The following describes two proteins that form a bound complex.

Sequence of protein 1:
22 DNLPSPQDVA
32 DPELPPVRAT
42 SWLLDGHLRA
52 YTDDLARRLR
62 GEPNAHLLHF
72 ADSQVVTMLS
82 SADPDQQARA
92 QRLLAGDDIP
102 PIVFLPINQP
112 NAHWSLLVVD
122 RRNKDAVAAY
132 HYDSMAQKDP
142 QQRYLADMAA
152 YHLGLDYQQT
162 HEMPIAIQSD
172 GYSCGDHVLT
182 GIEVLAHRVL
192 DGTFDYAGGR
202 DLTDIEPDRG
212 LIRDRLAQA

Sequence of protein 2:
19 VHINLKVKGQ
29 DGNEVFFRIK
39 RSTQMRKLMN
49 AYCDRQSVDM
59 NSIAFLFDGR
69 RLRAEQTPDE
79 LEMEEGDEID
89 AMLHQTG

Interface contacts:
Residue Q87 in protein 1 interacts with residue D88 in protein 2 (closest heavy-atom distance 3.0 Å).
Residue P33 in protein 1 interacts with residue M58 in protein 2 (closest heavy-atom distance 3.6 Å).
Residue N23 in protein 1 is in contact with residue Q42 in protein 2 (closest heavy-atom distance 3.8 Å).
Residue R50 in protein 1 contacts residue R69 in protein 2 (closest heavy-atom distance 4.0 Å).
Residue W115 in protein 1 interacts with residue G95 in protein 2 (closest heavy-atom distance 3.4 Å).
Residue Q87 in protein 1 interacts with residue K26 in protein 2 (closest heavy-atom distance 3.7 Å).
Residue L44 in protein 1 is in contact with residue Q93 in protein 2 (closest heavy-atom distance 4.1 Å).
Residue Q75 in protein 1 interacts with residue H92 in protein 2 (closest heavy-atom distance 4.0 Å).
Residue D84 in protein 1 interacts with residue K26 in protein 2 (closest heavy-atom distance 3.0 Å).
Residue W115 in protein 1 contacts residue Q93 in protein 2 (closest heavy-atom distance 3.9 Å).
Residue N109 in protein 1 is in contact with residue Q93 in protein 2 (closest heavy-atom distance 3.3 Å).
Residue E34 in protein 1 interacts with residue N59 in protein 2 (closest heavy-atom distance 3.0 Å).
Residue S74 in protein 1 is in contact with residue Q93 in protein 2 (closest heavy-atom distance 2.9 Å).
Residue D46 in protein 1 interacts with residue R69 in protein 2 (closest heavy-atom distance 2.7 Å).
Residue Q75 in protein 1 interacts with residue M90 in protein 2 (closest heavy-atom distance 3.3 Å).
Residue D32 in protein 1 is in contact with residue A72 in protein 2 (closest heavy-atom distance 3.5 Å).
Residue D73 in protein 1 interacts with residue R69 in protein 2 (closest heavy-atom distance 2.7 Å).
Residue L44 in protein 1 interacts with residue G95 in protein 2 (closest heavy-atom distance 3.8 Å).
Residue L44 in protein 1 contacts residue T94 in protein 2 (closest heavy-atom distance 3.7 Å).
Residue P33 in protein 1 is in contact with residue N59 in protein 2 (closest heavy-atom distance 3.1 Å).
Residue T78 in protein 1 contacts residue Q93 in protein 2 (closest heavy-atom distance 3.1 Å).
Residue C175 in protein 1 interacts with residue G95 in protein 2 (closest heavy-atom distance 3.5 Å).
Residue P25 in protein 1 is in contact with residue R44 in protein 2 (closest heavy-atom distance 3.6 Å).
Residue L24 in protein 1 contacts residue Q42 in protein 2 (closest heavy-atom distance 4.0 Å).
Residue L94 in protein 1 interacts with residue D66 in protein 2 (closest heavy-atom distance 3.5 Å).
Residue V76 in protein 1 contacts residue L64 in protein 2 (closest heavy-atom distance 4.2 Å).
Residue P111 in protein 1 is in contact with residue T94 in protein 2 (closest heavy-atom distance 3.9 Å).
Residue N23 in protein 1 contacts residue R44 in protein 2 (closest heavy-atom distance 2.8 Å).
Residue N112 in protein 1 interacts with residue T94 in protein 2 (closest heavy-atom distance 3.2 Å).
Residue R90 in protein 1 is in contact with residue D88 in protein 2 (closest heavy-atom distance 2.5 Å).
Residue Q75 in protein 1 contacts residue R69 in protein 2 (closest heavy-atom distance 3.5 Å).
Residue A31 in protein 1 is in contact with residue M58 in protein 2 (closest heavy-atom distance 3.8 Å).
Residue W43 in protein 1 is in contact with residue G95 in protein 2 (closest heavy-atom distance 3.4 Å).
Residue L45 in protein 1 contacts residue T94 in protein 2 (closest heavy-atom distance 3.6 Å).
Residue P33 in protein 1 is in contact with residue M47 in protein 2 (closest heavy-atom distance 3.7 Å).
Residue R90 in protein 1 interacts with residue E86 in protein 2 (closest heavy-atom distance 3.1 Å).
Residue D84 in protein 1 interacts with residue G30 in protein 2 (closest heavy-atom distance 4.0 Å).
Residue R90 in protein 1 contacts residue D66 in protein 2 (closest heavy-atom distance 3.6 Å).
Residue W43 in protein 1 contacts residue T94 in protein 2 (closest heavy-atom distance 3.4 Å).
Residue D46 in protein 1 is in contact with residue H92 in protein 2 (closest heavy-atom distance 3.5 Å).
Residue R50 in protein 1 is in contact with residue G67 in protein 2 (closest heavy-atom distance 2.9 Å).
Residue Q75 in protein 1 interacts with residue Q93 in protein 2 (closest heavy-atom distance 3.0 Å).
Residue Q75 in protein 1 interacts with residue L91 in protein 2 (closest heavy-atom distance 3.0 Å).
Residue G47 in protein 1 interacts with residue R69 in protein 2 (closest heavy-atom distance 3.9 Å).
Residue L45 in protein 1 interacts with residue Q93 in protein 2 (closest heavy-atom distance 3.3 Å).
Residue R93 in protein 1 contacts residue D66 in protein 2 (closest heavy-atom distance 3.1 Å).
Residue M79 in protein 1 is in contact with residue D88 in protein 2 (closest heavy-atom distance 3.5 Å).
Residue W115 in protein 1 interacts with residue T94 in protein 2 (closest heavy-atom distance 4.0 Å).
Residue D32 in protein 1 is in contact with residue R44 in protein 2 (closest heavy-atom distance 2.7 Å).
Residue Q75 in protein 1 is in contact with residue L64 in protein 2 (closest heavy-atom distance 4.2 Å).
Residue L24 in protein 1 contacts residue R44 in protein 2 (closest heavy-atom distance 4.0 Å).
Residue L94 in protein 1 is in contact with residue G67 in protein 2 (closest heavy-atom distance 3.8 Å).
Residue N109 in protein 1 interacts with residue T94 in protein 2 (closest heavy-atom distance 3.2 Å).
Residue A113 in protein 1 interacts with residue G95 in protein 2 (closest heavy-atom distance 3.6 Å).
Residue Q110 in protein 1 interacts with residue T94 in protein 2 (closest heavy-atom distance 3.7 Å).
Residue H114 in protein 1 interacts with residue G95 in protein 2 (closest heavy-atom distance 3.6 Å).
Residue A113 in protein 1 is in contact with residue T94 in protein 2 (closest heavy-atom distance 3.6 Å).
Residue M79 in protein 1 contacts residue M90 in protein 2 (closest heavy-atom distance 4.0 Å).
Residue D73 in protein 1 is in contact with residue L64 in protein 2 (closest heavy-atom distance 3.8 Å).
Residue D46 in protein 1 interacts with residue Q93 in protein 2 (closest heavy-atom distance 2.7 Å).